Interface contacts:
Residue P312 in the first protein contacts residue F81 in the second protein (closest heavy-atom distance 3.6 Å).
Residue F309 in the first protein contacts residue K78 in the second protein (closest heavy-atom distance 4.2 Å).
Residue R305 in the first protein is in contact with residue E8 in the second protein (closest heavy-atom distance 3.7 Å).
Residue Y308 in the first protein contacts residue K78 in the second protein (closest heavy-atom distance 4.7 Å).
Residue F309 in the first protein is in contact with residue L77 in the second protein (closest heavy-atom distance 3.6 Å).
Residue F309 in the first protein is in contact with residue E8 in the second protein (closest heavy-atom distance 4.1 Å).

Sequence of the second protein:
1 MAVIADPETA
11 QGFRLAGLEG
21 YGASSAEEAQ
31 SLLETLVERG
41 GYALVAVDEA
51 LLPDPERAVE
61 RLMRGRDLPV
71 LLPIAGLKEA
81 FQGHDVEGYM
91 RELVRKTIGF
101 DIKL

This data describes a binding interaction between two proteins.

Sequence of the first protein:
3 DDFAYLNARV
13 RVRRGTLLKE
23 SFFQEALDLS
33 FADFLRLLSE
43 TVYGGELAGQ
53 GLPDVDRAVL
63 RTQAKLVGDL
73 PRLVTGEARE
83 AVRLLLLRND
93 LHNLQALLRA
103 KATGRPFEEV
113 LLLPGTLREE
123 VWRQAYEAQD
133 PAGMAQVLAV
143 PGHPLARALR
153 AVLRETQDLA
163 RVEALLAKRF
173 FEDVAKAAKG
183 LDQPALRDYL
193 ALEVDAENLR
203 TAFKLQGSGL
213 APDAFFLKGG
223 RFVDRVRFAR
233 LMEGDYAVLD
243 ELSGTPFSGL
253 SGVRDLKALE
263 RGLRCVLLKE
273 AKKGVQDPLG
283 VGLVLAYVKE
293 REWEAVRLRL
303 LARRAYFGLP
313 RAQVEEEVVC